Sequence of protein 1:
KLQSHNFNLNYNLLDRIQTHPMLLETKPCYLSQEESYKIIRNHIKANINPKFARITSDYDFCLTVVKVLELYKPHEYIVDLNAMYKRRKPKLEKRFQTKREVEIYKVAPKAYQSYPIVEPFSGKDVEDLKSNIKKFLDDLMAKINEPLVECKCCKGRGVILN

Sequence of protein 2:
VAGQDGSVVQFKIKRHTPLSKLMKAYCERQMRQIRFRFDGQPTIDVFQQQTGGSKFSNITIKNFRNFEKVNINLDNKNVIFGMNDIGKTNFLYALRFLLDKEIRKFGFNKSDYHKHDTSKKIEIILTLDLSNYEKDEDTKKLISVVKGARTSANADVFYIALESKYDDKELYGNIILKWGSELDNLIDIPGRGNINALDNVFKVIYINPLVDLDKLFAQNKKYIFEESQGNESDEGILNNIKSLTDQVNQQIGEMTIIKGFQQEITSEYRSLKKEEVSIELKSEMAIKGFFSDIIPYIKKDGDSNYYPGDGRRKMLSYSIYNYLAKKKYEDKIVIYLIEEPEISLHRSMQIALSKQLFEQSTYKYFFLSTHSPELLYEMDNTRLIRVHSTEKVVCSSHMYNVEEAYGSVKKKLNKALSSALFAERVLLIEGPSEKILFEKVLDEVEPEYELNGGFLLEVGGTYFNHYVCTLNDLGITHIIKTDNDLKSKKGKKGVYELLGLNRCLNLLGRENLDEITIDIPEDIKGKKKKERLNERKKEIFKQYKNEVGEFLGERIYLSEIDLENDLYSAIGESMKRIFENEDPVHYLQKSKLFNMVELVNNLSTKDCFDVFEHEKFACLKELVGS

These two protein chains interact to form a complex.

Residue-level contacts at the interface:
Residue R314 in protein 2 is in contact with residue F192 in protein 1 (closest heavy-atom distance 3.3 Å).
Residue I323 in protein 2 interacts with residue Q244 in protein 1 (closest heavy-atom distance 4.6 Å).
Residue K303 in protein 2 is in contact with residue Q244 in protein 1 (closest heavy-atom distance 4.3 Å).
Residue Q307 in protein 2 interacts with residue T195 in protein 1 (closest heavy-atom distance 4.7 Å).
Residue G304 in protein 2 interacts with residue Y190 in protein 1 (closest heavy-atom distance 5.0 Å).
Residue Q307 in protein 2 is in contact with residue Y190 in protein 1 (closest heavy-atom distance 4.2 Å).
Residue E324 in protein 2 contacts residue Q244 in protein 1 (closest heavy-atom distance 3.3 Å).
Residue Q307 in protein 2 contacts residue Q244 in protein 1 (closest heavy-atom distance 4.5 Å).
Residue E320 in protein 2 interacts with residue K241 in protein 1 (closest heavy-atom distance 2.4 Å).
Residue E308 in protein 2 is in contact with residue Y190 in protein 1 (closest heavy-atom distance 3.0 Å).
Residue S311 in protein 2 contacts residue Y190 in protein 1 (closest heavy-atom distance 3.6 Å).
Residue S311 in protein 2 interacts with residue F192 in protein 1 (closest heavy-atom distance 3.7 Å).
Residue Q307 in protein 2 interacts with residue Y246 in protein 1 (closest heavy-atom distance 2.8 Å).
Residue Q307 in protein 2 contacts residue Y243 in protein 1 (closest heavy-atom distance 3.2 Å).
Residue Q307 in protein 2 interacts with residue F192 in protein 1 (closest heavy-atom distance 3.6 Å).
Residue T310 in protein 2 is in contact with residue F192 in protein 1 (closest heavy-atom distance 3.6 Å).
Residue Q307 in protein 2 is in contact with residue C193 in protein 1 (closest heavy-atom distance 3.7 Å).
Residue S322 in protein 2 interacts with residue Y243 in protein 1 (closest heavy-atom distance 3.4 Å).
Residue Q306 in protein 2 interacts with residue Q244 in protein 1 (closest heavy-atom distance 3.1 Å).
Residue R314 in protein 2 is in contact with residue Y243 in protein 1 (closest heavy-atom distance 4.5 Å).
Residue Q306 in protein 2 contacts residue Y243 in protein 1 (closest heavy-atom distance 4.2 Å).
Residue T310 in protein 2 interacts with residue Y243 in protein 1 (closest heavy-atom distance 4.3 Å).
Residue Q307 in protein 2 interacts with residue S188 in protein 1 (closest heavy-atom distance 3.2 Å).